Sequence of protein 1:
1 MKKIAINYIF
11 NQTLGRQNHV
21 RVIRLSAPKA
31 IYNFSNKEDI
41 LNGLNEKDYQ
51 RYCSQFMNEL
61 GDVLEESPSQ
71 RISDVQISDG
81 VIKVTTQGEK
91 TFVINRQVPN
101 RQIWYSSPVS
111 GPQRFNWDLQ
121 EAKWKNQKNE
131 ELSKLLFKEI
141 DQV

Sequence of protein 2:
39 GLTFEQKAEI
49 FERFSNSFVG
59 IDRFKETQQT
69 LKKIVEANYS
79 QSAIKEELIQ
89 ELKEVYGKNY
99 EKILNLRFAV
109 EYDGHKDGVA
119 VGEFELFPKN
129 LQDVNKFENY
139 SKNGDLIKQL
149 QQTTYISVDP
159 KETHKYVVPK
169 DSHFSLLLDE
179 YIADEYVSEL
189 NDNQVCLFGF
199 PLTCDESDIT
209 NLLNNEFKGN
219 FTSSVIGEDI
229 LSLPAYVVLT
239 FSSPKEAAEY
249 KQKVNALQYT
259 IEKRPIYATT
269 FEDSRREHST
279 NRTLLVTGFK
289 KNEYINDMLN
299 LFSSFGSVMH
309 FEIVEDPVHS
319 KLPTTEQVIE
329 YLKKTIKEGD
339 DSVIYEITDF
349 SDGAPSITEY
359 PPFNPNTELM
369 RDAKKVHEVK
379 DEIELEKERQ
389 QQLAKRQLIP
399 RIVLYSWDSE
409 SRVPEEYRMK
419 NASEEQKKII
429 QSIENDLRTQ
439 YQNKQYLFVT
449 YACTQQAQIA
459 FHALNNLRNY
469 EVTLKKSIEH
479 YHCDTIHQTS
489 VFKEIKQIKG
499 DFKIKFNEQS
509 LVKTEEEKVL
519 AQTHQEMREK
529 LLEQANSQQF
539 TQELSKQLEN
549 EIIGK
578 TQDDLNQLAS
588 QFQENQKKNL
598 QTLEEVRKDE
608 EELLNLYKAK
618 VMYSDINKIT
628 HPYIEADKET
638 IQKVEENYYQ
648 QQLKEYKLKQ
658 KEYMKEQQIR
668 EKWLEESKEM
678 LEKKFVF

These two protein chains interact to form a complex.

Interface contacts:
Residue H485 in protein 2 contacts residue R16 in protein 1 (closest heavy-atom distance 3.3 Å).
Residue Q192 in protein 2 interacts with residue N33 in protein 1 (closest heavy-atom distance 3.2 Å).
Residue E109 in protein 2 interacts with residue K3 in protein 1 (closest heavy-atom distance 3.5 Å).
Residue R273 in protein 2 is in contact with residue T91 in protein 1 (closest heavy-atom distance 3.0 Å).
Residue E187 in protein 2 interacts with residue K29 in protein 1 (closest heavy-atom distance 3.2 Å).
Residue S488 in protein 2 interacts with residue R16 in protein 1 (closest heavy-atom distance 3.3 Å).
Residue D111 in protein 2 interacts with residue N7 in protein 1 (closest heavy-atom distance 3.4 Å).
Residue R273 in protein 2 interacts with residue S106 in protein 1 (closest heavy-atom distance 3.2 Å).
Residue F269 in protein 2 is in contact with residue R114 in protein 1 (closest heavy-atom distance 3.2 Å).
Residue S272 in protein 2 contacts residue P112 in protein 1 (closest heavy-atom distance 2.9 Å).
Residue Y184 in protein 2 interacts with residue K29 in protein 1 (closest heavy-atom distance 3.4 Å).
Residue V166 in protein 2 is in contact with residue N11 in protein 1 (closest heavy-atom distance 3.2 Å).
Residue V223 in protein 2 interacts with residue Y32 in protein 1 (closest heavy-atom distance 3.4 Å).
Residue E313 in protein 2 interacts with residue R21 in protein 1 (closest heavy-atom distance 2.3 Å).
Residue Y439 in protein 2 interacts with residue H19 in protein 1 (closest heavy-atom distance 3.4 Å).
Residue I311 in protein 2 interacts with residue I23 in protein 1 (closest heavy-atom distance 2.9 Å).
Residue E270 in protein 2 interacts with residue P112 in protein 1 (closest heavy-atom distance 3.0 Å).
Residue L330 in protein 2 is in contact with residue L14 in protein 1 (closest heavy-atom distance 3.5 Å).
Residue V165 in protein 2 interacts with residue F10 in protein 1 (closest heavy-atom distance 3.4 Å).
Residue R105 in protein 2 interacts with residue M1 in protein 1 (closest heavy-atom distance 3.1 Å).
Residue R273 in protein 2 contacts residue S107 in protein 1 (closest heavy-atom distance 3.4 Å).
Residue G225 in protein 2 interacts with residue Y32 in protein 1 (closest heavy-atom distance 3.3 Å).
Residue F309 in protein 2 is in contact with residue L25 in protein 1 (closest heavy-atom distance 3.1 Å).
Residue E109 in protein 2 contacts residue I4 in protein 1 (closest heavy-atom distance 3.1 Å).
Residue S272 in protein 2 interacts with residue W104 in protein 1 (closest heavy-atom distance 3.0 Å).
Residue R273 in protein 2 is in contact with residue P108 in protein 1 (closest heavy-atom distance 3.2 Å).
Residue L188 in protein 2 is in contact with residue R114 in protein 1 (closest heavy-atom distance 2.7 Å).
Residue V236 in protein 2 interacts with residue Y32 in protein 1 (closest heavy-atom distance 3.4 Å).
Residue Y439 in protein 2 contacts residue R21 in protein 1 (closest heavy-atom distance 3.1 Å).
Residue D111 in protein 2 contacts residue I6 in protein 1 (closest heavy-atom distance 3.1 Å).
Residue S186 in protein 2 interacts with residue Q97 in protein 1 (closest heavy-atom distance 3.3 Å).
Residue D182 in protein 2 interacts with residue K29 in protein 1 (closest heavy-atom distance 3.4 Å).
Residue E109 in protein 2 contacts residue I6 in protein 1 (closest heavy-atom distance 3.1 Å).
Residue S318 in protein 2 interacts with residue N18 in protein 1 (closest heavy-atom distance 3.3 Å).
Residue D190 in protein 2 contacts residue R114 in protein 1 (closest heavy-atom distance 3.3 Å).
Residue Y110 in protein 2 is in contact with residue I6 in protein 1 (closest heavy-atom distance 3.5 Å).
Residue N189 in protein 2 contacts residue N33 in protein 1 (closest heavy-atom distance 2.4 Å).
Residue H276 in protein 2 is in contact with residue W104 in protein 1 (closest heavy-atom distance 3.3 Å).
Residue A107 in protein 2 interacts with residue K3 in protein 1 (closest heavy-atom distance 3.5 Å).
Residue H308 in protein 2 is in contact with residue S26 in protein 1 (closest heavy-atom distance 3.5 Å).
Residue S475 in protein 2 interacts with residue Q76 in protein 1 (closest heavy-atom distance 3.0 Å).
Residue D177 in protein 2 interacts with residue R24 in protein 1 (closest heavy-atom distance 3.0 Å).
Residue A107 in protein 2 interacts with residue I4 in protein 1 (closest heavy-atom distance 2.8 Å).
Residue D314 in protein 2 interacts with residue Q17 in protein 1 (closest heavy-atom distance 3.0 Å).
Residue Y234 in protein 2 interacts with residue Y32 in protein 1 (closest heavy-atom distance 3.0 Å).
Residue K168 in protein 2 is in contact with residue T13 in protein 1 (closest heavy-atom distance 3.4 Å).
Residue P315 in protein 2 is in contact with residue H19 in protein 1 (closest heavy-atom distance 3.5 Å).
Residue V166 in protein 2 is in contact with residue I9 in protein 1 (closest heavy-atom distance 3.5 Å).
Residue E310 in protein 2 is in contact with residue I23 in protein 1 (closest heavy-atom distance 3.4 Å).
Residue H308 in protein 2 interacts with residue L25 in protein 1 (closest heavy-atom distance 2.4 Å).
Residue H162 in protein 2 interacts with residue F10 in protein 1 (closest heavy-atom distance 3.2 Å).
Residue L176 in protein 2 interacts with residue N7 in protein 1 (closest heavy-atom distance 3.5 Å).
Residue I228 in protein 2 is in contact with residue K2 in protein 1 (closest heavy-atom distance 3.3 Å).
Residue V166 in protein 2 is in contact with residue Q12 in protein 1 (closest heavy-atom distance 3.1 Å).
Residue I484 in protein 2 is in contact with residue Q17 in protein 1 (closest heavy-atom distance 3.3 Å).
Residue F269 in protein 2 contacts residue P112 in protein 1 (closest heavy-atom distance 3.3 Å).
Residue D227 in protein 2 contacts residue K2 in protein 1 (closest heavy-atom distance 2.3 Å).
Residue M307 in protein 2 is in contact with residue A27 in protein 1 (closest heavy-atom distance 3.2 Å).
Residue A107 in protein 2 is in contact with residue K2 in protein 1 (closest heavy-atom distance 2.8 Å).
Residue V166 in protein 2 interacts with residue F10 in protein 1 (closest heavy-atom distance 2.8 Å).